Sequence of chain A:
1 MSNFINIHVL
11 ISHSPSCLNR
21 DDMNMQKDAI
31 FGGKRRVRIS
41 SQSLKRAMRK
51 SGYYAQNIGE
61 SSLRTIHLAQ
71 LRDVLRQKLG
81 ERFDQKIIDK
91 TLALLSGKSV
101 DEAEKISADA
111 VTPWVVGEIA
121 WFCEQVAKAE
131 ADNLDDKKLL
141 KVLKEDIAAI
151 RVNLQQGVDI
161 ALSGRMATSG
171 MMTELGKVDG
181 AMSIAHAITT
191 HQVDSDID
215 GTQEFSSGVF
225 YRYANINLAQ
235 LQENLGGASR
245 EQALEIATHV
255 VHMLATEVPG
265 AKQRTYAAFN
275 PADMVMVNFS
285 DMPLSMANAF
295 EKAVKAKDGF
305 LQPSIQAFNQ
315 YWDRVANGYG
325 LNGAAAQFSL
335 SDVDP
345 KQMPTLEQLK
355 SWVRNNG

Interface contacts:
Residue W199 in chain B is in contact with residue K27 in chain A (closest heavy-atom distance 2.8 Å).
Residue P275 in chain B contacts residue Y323 in chain A (closest heavy-atom distance 3.4 Å).
Residue S12 in chain B interacts with residue N292 in chain A (closest heavy-atom distance 2.6 Å).
Residue T349 in chain B interacts with residue N321 in chain A (closest heavy-atom distance 3.3 Å).
Residue D196 in chain B is in contact with residue A29 in chain A (closest heavy-atom distance 3.7 Å).
Residue D205 in chain B contacts residue L63 in chain A (closest heavy-atom distance 3.4 Å).
Residue D205 in chain B contacts residue S62 in chain A (closest heavy-atom distance 3.5 Å).
Residue L305 in chain B interacts with residue E295 in chain A (closest heavy-atom distance 2.6 Å).
Residue S221 in chain B interacts with residue F31 in chain A (closest heavy-atom distance 3.2 Å).
Residue D198 in chain B is in contact with residue R38 in chain A (closest heavy-atom distance 2.7 Å).
Residue V203 in chain B contacts residue R64 in chain A (closest heavy-atom distance 3.7 Å).
Residue D204 in chain B contacts residue H67 in chain A (closest heavy-atom distance 3.1 Å).
Residue D302 in chain B interacts with residue K296 in chain A (closest heavy-atom distance 3.4 Å).
Residue A212 in chain B interacts with residue V111 in chain A (closest heavy-atom distance 3.5 Å).
Residue D204 in chain B contacts residue T65 in chain A (closest heavy-atom distance 3.5 Å).
Residue Y270 in chain B contacts residue A185 in chain A (closest heavy-atom distance 3.3 Å).
Residue D277 in chain B contacts residue Y315 in chain A (closest heavy-atom distance 3.1 Å).
Residue A276 in chain B is in contact with residue Y323 in chain A (closest heavy-atom distance 2.5 Å).
Residue A271 in chain B interacts with residue A185 in chain A (closest heavy-atom distance 3.6 Å).
Residue D198 in chain B interacts with residue K27 in chain A (closest heavy-atom distance 2.7 Å).
Residue T269 in chain B is in contact with residue I184 in chain A (closest heavy-atom distance 3.1 Å).
Residue Y270 in chain B is in contact with residue I184 in chain A (closest heavy-atom distance 3.5 Å).
Residue Y270 in chain B is in contact with residue H186 in chain A (closest heavy-atom distance 3.4 Å).
Residue G303 in chain B contacts residue G32 in chain A (closest heavy-atom distance 3.3 Å).
Residue L334 in chain B contacts residue R318 in chain A (closest heavy-atom distance 3.1 Å).
Residue P275 in chain B contacts residue L288 in chain A (closest heavy-atom distance 3.5 Å).
Residue T269 in chain B interacts with residue S41 in chain A (closest heavy-atom distance 3.1 Å).
Residue V203 in chain B interacts with residue R46 in chain A (closest heavy-atom distance 3.6 Å).
Residue D204 in chain B interacts with residue I66 in chain A (closest heavy-atom distance 2.7 Å).
Residue F273 in chain B is in contact with residue P287 in chain A (closest heavy-atom distance 3.5 Å).
Residue L206 in chain B interacts with residue T65 in chain A (closest heavy-atom distance 3.5 Å).
Residue L350 in chain B is in contact with residue G322 in chain A (closest heavy-atom distance 3.0 Å).
Residue D198 in chain B contacts residue Q42 in chain A (closest heavy-atom distance 3.4 Å).
Residue S221 in chain B contacts residue I30 in chain A (closest heavy-atom distance 2.3 Å).
Residue F273 in chain B contacts residue L288 in chain A (closest heavy-atom distance 3.6 Å).
Residue R268 in chain B interacts with residue S183 in chain A (closest heavy-atom distance 3.4 Å).
Residue T269 in chain B interacts with residue K45 in chain A (closest heavy-atom distance 3.2 Å).
Residue F304 in chain B is in contact with residue E295 in chain A (closest heavy-atom distance 2.7 Å).
Residue F304 in chain B contacts residue G33 in chain A (closest heavy-atom distance 3.7 Å).
Residue F273 in chain B contacts residue S289 in chain A (closest heavy-atom distance 2.6 Å).
Residue Q207 in chain B is in contact with residue H67 in chain A (closest heavy-atom distance 3.4 Å).
Residue R268 in chain B contacts residue D179 in chain A (closest heavy-atom distance 3.1 Å).
Residue L206 in chain B interacts with residue Q70 in chain A (closest heavy-atom distance 2.8 Å).
Residue N274 in chain B interacts with residue N292 in chain A (closest heavy-atom distance 3.7 Å).
Residue D204 in chain B contacts residue R64 in chain A (closest heavy-atom distance 3.4 Å).
Residue T349 in chain B contacts residue G322 in chain A (closest heavy-atom distance 3.3 Å).
Residue R268 in chain B contacts residue G180 in chain A (closest heavy-atom distance 3.4 Å).
Residue R268 in chain B interacts with residue I184 in chain A (closest heavy-atom distance 3.1 Å).
Residue R268 in chain B interacts with residue M182 in chain A (closest heavy-atom distance 3.5 Å).
Residue L206 in chain B interacts with residue L71 in chain A (closest heavy-atom distance 3.3 Å).
Residue D302 in chain B is in contact with residue K299 in chain A (closest heavy-atom distance 3.2 Å).
Residue D205 in chain B is in contact with residue R64 in chain A (closest heavy-atom distance 3.1 Å).
Residue T269 in chain B contacts residue H186 in chain A (closest heavy-atom distance 3.2 Å).
Residue D277 in chain B contacts residue N292 in chain A (closest heavy-atom distance 3.4 Å).
Residue Q267 in chain B contacts residue S183 in chain A (closest heavy-atom distance 3.6 Å).
Residue T260 in chain B is in contact with residue M286 in chain A (closest heavy-atom distance 3.4 Å).
Residue S14 in chain B contacts residue A291 in chain A (closest heavy-atom distance 3.7 Å).
Residue D196 in chain B contacts residue I30 in chain A (closest heavy-atom distance 2.8 Å).
Residue G303 in chain B is in contact with residue E295 in chain A (closest heavy-atom distance 3.2 Å).
Residue W199 in chain B interacts with residue D22 in chain A (closest heavy-atom distance 3.6 Å).

These two protein chains interact to form a complex.

Sequence of chain B:
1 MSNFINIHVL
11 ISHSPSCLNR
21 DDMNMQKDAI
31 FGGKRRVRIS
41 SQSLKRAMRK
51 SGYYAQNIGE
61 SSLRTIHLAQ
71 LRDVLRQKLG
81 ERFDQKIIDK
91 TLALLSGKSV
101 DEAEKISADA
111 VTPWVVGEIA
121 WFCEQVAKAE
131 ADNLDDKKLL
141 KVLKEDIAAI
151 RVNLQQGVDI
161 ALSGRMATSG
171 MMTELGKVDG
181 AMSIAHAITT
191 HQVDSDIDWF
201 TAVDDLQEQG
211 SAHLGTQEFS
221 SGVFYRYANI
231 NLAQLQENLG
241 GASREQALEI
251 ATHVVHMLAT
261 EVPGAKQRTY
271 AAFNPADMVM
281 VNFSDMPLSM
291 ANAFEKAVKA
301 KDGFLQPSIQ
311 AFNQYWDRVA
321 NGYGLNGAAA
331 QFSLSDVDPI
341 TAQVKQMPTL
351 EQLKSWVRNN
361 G